Sequence of the first protein:
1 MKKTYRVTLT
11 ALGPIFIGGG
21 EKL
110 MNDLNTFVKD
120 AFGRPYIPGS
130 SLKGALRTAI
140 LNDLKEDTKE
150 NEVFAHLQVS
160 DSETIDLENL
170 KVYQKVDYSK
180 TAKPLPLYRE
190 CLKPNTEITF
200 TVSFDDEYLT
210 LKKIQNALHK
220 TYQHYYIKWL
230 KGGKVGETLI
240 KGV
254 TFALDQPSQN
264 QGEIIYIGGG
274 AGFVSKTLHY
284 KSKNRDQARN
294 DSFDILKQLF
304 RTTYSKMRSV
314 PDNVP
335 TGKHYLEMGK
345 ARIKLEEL

Sequence of the second protein:
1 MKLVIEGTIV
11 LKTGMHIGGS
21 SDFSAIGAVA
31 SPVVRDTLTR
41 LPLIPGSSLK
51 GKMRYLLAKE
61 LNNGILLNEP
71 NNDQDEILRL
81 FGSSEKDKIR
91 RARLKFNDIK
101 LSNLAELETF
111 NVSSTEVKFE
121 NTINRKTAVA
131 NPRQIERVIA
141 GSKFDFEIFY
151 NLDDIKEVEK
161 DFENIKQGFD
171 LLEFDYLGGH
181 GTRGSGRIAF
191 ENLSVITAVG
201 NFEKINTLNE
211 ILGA

The following describes two proteins that form a bound complex.

Residue-level contacts at the interface:
Residue F121 in the first protein is in contact with residue V112 in the second protein (closest heavy-atom distance 3.7 Å).
Residue D160 in the first protein interacts with residue T13 in the second protein (closest heavy-atom distance 3.3 Å).
Residue G19 in the first protein contacts residue N121 in the second protein (closest heavy-atom distance 3.6 Å).
Residue K2 in the first protein is in contact with residue D175 in the second protein (closest heavy-atom distance 4.2 Å).
Residue Y125 in the first protein is in contact with residue E116 in the second protein (closest heavy-atom distance 4.4 Å).
Residue D160 in the first protein interacts with residue R137 in the second protein (closest heavy-atom distance 3.7 Å).
Residue Y125 in the first protein interacts with residue R137 in the second protein (closest heavy-atom distance 3.5 Å).
Residue S129 in the first protein interacts with residue R183 in the second protein (closest heavy-atom distance 2.9 Å).
Residue Q157 in the first protein is in contact with residue Y176 in the second protein (closest heavy-atom distance 3.2 Å).
Residue K279 in the first protein is in contact with residue I123 in the second protein (closest heavy-atom distance 3.7 Å).
Residue S159 in the first protein is in contact with residue G184 in the second protein (closest heavy-atom distance 3.6 Å).
Residue T280 in the first protein contacts residue K126 in the second protein (closest heavy-atom distance 3.0 Å).
Residue D160 in the first protein interacts with residue G184 in the second protein (closest heavy-atom distance 3.0 Å).
Residue A120 in the first protein is in contact with residue E116 in the second protein (closest heavy-atom distance 4.1 Å).
Residue F153 in the first protein is in contact with residue T182 in the second protein (closest heavy-atom distance 4.3 Å).
Residue F121 in the first protein contacts residue A140 in the second protein (closest heavy-atom distance 4.2 Å).
Residue F121 in the first protein contacts residue I139 in the second protein (closest heavy-atom distance 4.3 Å).
Residue S129 in the first protein is in contact with residue E120 in the second protein (closest heavy-atom distance 4.1 Å).
Residue V158 in the first protein is in contact with residue G184 in the second protein (closest heavy-atom distance 2.6 Å).
Residue D294 in the first protein is in contact with residue K126 in the second protein (closest heavy-atom distance 3.6 Å).
Residue V158 in the first protein is in contact with residue R183 in the second protein (closest heavy-atom distance 3.4 Å).
Residue L352 in the first protein contacts residue F174 in the second protein (closest heavy-atom distance 4.3 Å).
Residue A154 in the first protein is in contact with residue T182 in the second protein (closest heavy-atom distance 3.9 Å).
Residue L156 in the first protein interacts with residue T182 in the second protein (closest heavy-atom distance 3.4 Å).
Residue G128 in the first protein interacts with residue G184 in the second protein (closest heavy-atom distance 4.1 Å).
Residue D119 in the first protein is in contact with residue I139 in the second protein (closest heavy-atom distance 4.5 Å).
Residue A120 in the first protein is in contact with residue V112 in the second protein (closest heavy-atom distance 3.8 Å).
Residue G19 in the first protein contacts residue F119 in the second protein (closest heavy-atom distance 3.3 Å).
Residue Q301 in the first protein is in contact with residue T127 in the second protein (closest heavy-atom distance 4.2 Å).
Residue Y283 in the first protein contacts residue K126 in the second protein (closest heavy-atom distance 3.0 Å).
Residue G128 in the first protein contacts residue R183 in the second protein (closest heavy-atom distance 3.3 Å).
Residue E21 in the first protein interacts with residue F119 in the second protein (closest heavy-atom distance 3.2 Å).
Residue F276 in the first protein contacts residue K126 in the second protein (closest heavy-atom distance 4.5 Å).
Residue V158 in the first protein interacts with residue G181 in the second protein (closest heavy-atom distance 3.7 Å).
Residue G18 in the first protein interacts with residue N121 in the second protein (closest heavy-atom distance 3.5 Å).
Residue K144 in the first protein is in contact with residue R125 in the second protein (closest heavy-atom distance 3.1 Å).
Residue V158 in the first protein contacts residue R187 in the second protein (closest heavy-atom distance 4.3 Å).
Residue G20 in the first protein interacts with residue N121 in the second protein (closest heavy-atom distance 4.5 Å).
Residue F121 in the first protein contacts residue F110 in the second protein (closest heavy-atom distance 4.3 Å).
Residue K132 in the first protein contacts residue R183 in the second protein (closest heavy-atom distance 3.7 Å).
Residue F276 in the first protein interacts with residue A128 in the second protein (closest heavy-atom distance 3.2 Å).
Residue K118 in the first protein contacts residue E116 in the second protein (closest heavy-atom distance 4.3 Å).
Residue S159 in the first protein contacts residue R187 in the second protein (closest heavy-atom distance 2.6 Å).
Residue D160 in the first protein is in contact with residue R183 in the second protein (closest heavy-atom distance 4.5 Å).
Residue D297 in the first protein interacts with residue R125 in the second protein (closest heavy-atom distance 3.8 Å).
Residue Q157 in the first protein is in contact with residue T182 in the second protein (closest heavy-atom distance 3.2 Å).
Residue Q157 in the first protein is in contact with residue R187 in the second protein (closest heavy-atom distance 3.7 Å).
Residue K279 in the first protein is in contact with residue K126 in the second protein (closest heavy-atom distance 4.5 Å).
Residue K2 in the first protein contacts residue F174 in the second protein (closest heavy-atom distance 3.2 Å).
Residue K279 in the first protein contacts residue A128 in the second protein (closest heavy-atom distance 4.3 Å).
Residue P127 in the first protein is in contact with residue K118 in the second protein (closest heavy-atom distance 3.8 Å).
Residue L281 in the first protein interacts with residue R125 in the second protein (closest heavy-atom distance 3.8 Å).
Residue K279 in the first protein is in contact with residue N124 in the second protein (closest heavy-atom distance 4.3 Å).
Residue A120 in the first protein is in contact with residue I139 in the second protein (closest heavy-atom distance 3.7 Å).
Residue K132 in the first protein contacts residue T182 in the second protein (closest heavy-atom distance 3.6 Å).
Residue G20 in the first protein contacts residue F119 in the second protein (closest heavy-atom distance 3.6 Å).
Residue D119 in the first protein interacts with residue E116 in the second protein (closest heavy-atom distance 3.9 Å).
Residue I298 in the first protein contacts residue K126 in the second protein (closest heavy-atom distance 4.1 Å).
Residue V158 in the first protein contacts residue T182 in the second protein (closest heavy-atom distance 2.9 Å).
Residue S129 in the first protein is in contact with residue K118 in the second protein (closest heavy-atom distance 4.1 Å).